Sequence of the first protein:
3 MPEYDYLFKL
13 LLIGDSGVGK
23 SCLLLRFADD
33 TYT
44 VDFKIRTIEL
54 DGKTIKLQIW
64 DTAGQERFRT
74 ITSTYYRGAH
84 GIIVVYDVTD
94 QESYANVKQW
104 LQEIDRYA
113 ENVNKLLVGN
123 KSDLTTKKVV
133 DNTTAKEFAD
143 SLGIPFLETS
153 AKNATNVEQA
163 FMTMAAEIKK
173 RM

Sequence of the second protein:
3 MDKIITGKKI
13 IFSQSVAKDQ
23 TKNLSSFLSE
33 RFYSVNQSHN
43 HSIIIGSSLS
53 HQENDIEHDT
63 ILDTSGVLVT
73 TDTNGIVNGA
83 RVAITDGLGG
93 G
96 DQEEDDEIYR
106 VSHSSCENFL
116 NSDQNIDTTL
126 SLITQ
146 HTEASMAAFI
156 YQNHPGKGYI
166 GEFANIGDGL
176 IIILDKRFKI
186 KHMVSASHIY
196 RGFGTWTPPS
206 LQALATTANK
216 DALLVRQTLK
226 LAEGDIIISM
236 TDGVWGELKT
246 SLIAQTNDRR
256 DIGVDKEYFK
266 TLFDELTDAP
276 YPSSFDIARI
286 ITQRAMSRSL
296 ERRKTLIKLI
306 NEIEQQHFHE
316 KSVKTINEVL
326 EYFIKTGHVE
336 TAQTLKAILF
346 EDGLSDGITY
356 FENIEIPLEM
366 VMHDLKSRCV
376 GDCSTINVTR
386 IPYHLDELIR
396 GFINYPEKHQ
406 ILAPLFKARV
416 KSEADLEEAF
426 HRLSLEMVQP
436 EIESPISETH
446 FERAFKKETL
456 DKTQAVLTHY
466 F

This data describes a binding interaction between two proteins.

Contacts between the two chains:
Residue G199 in the second protein interacts with residue E69 in the first protein (closest heavy-atom distance 3.4 Å).
Residue T354 in the second protein contacts residue R72 in the first protein (closest heavy-atom distance 3.2 Å).
Residue P203 in the second protein interacts with residue Y79 in the first protein (closest heavy-atom distance 3.4 Å).
Residue G352 in the second protein contacts residue I74 in the first protein (closest heavy-atom distance 3.3 Å).
Residue T354 in the second protein is in contact with residue T73 in the first protein (closest heavy-atom distance 2.9 Å).
Residue R196 in the second protein interacts with residue Y110 in the first protein (closest heavy-atom distance 3.3 Å).
Residue E99 in the second protein contacts residue Y78 in the first protein (closest heavy-atom distance 3.8 Å).
Residue R196 in the second protein is in contact with residue A111 in the first protein (closest heavy-atom distance 3.6 Å).
Residue Y195 in the second protein interacts with residue Y110 in the first protein (closest heavy-atom distance 3.5 Å).
Residue F356 in the second protein contacts residue E69 in the first protein (closest heavy-atom distance 3.2 Å).
Residue E148 in the second protein is in contact with residue Y79 in the first protein (closest heavy-atom distance 3.3 Å).
Residue T202 in the second protein interacts with residue Y79 in the first protein (closest heavy-atom distance 3.5 Å).
Residue Y355 in the second protein interacts with residue F71 in the first protein (closest heavy-atom distance 3.5 Å).
Residue I353 in the second protein is in contact with residue T73 in the first protein (closest heavy-atom distance 3.4 Å).
Residue Y355 in the second protein contacts residue R72 in the first protein (closest heavy-atom distance 3.0 Å).
Residue P204 in the second protein interacts with residue Y79 in the first protein (closest heavy-atom distance 3.6 Å).
Residue I359 in the second protein contacts residue R70 in the first protein (closest heavy-atom distance 3.3 Å).
Residue D369 in the second protein is in contact with residue R72 in the first protein (closest heavy-atom distance 3.9 Å).
Residue G197 in the second protein contacts residue Y110 in the first protein (closest heavy-atom distance 3.6 Å).
Residue G199 in the second protein contacts residue I74 in the first protein (closest heavy-atom distance 2.8 Å).
Residue F198 in the second protein is in contact with residue I107 in the first protein (closest heavy-atom distance 4.1 Å).
Residue L90 in the second protein contacts residue Y79 in the first protein (closest heavy-atom distance 4.0 Å).
Residue G352 in the second protein interacts with residue T73 in the first protein (closest heavy-atom distance 3.6 Å).
Residue P203 in the second protein interacts with residue T77 in the first protein (closest heavy-atom distance 3.7 Å).
Residue E360 in the second protein is in contact with residue F71 in the first protein (closest heavy-atom distance 3.5 Å).
Residue G91 in the second protein contacts residue Y78 in the first protein (closest heavy-atom distance 3.5 Å).
Residue R196 in the second protein contacts residue Y79 in the first protein (closest heavy-atom distance 3.0 Å).
Residue N252 in the second protein contacts residue Y110 in the first protein (closest heavy-atom distance 3.9 Å).
Residue W201 in the second protein contacts residue S76 in the first protein (closest heavy-atom distance 2.9 Å).
Residue D253 in the second protein interacts with residue Y110 in the first protein (closest heavy-atom distance 3.2 Å).
Residue T202 in the second protein contacts residue S76 in the first protein (closest heavy-atom distance 3.2 Å).
Residue H193 in the second protein interacts with residue T75 in the first protein (closest heavy-atom distance 3.6 Å).
Residue I359 in the second protein is in contact with residue F71 in the first protein (closest heavy-atom distance 3.5 Å).
Residue F198 in the second protein is in contact with residue W103 in the first protein (closest heavy-atom distance 3.8 Å).
Residue T200 in the second protein is in contact with residue I74 in the first protein (closest heavy-atom distance 3.5 Å).
Residue G92 in the second protein is in contact with residue Y78 in the first protein (closest heavy-atom distance 3.7 Å).
Residue F356 in the second protein is in contact with residue R70 in the first protein (closest heavy-atom distance 3.6 Å).
Residue W201 in the second protein is in contact with residue I74 in the first protein (closest heavy-atom distance 2.8 Å).
Residue P362 in the second protein is in contact with residue F71 in the first protein (closest heavy-atom distance 4.0 Å).
Residue F356 in the second protein interacts with residue F71 in the first protein (closest heavy-atom distance 3.1 Å).
Residue M365 in the second protein contacts residue R72 in the first protein (closest heavy-atom distance 3.8 Å).
Residue T202 in the second protein is in contact with residue Y78 in the first protein (closest heavy-atom distance 3.1 Å).
Residue W201 in the second protein contacts residue T75 in the first protein (closest heavy-atom distance 3.3 Å).
Residue L90 in the second protein interacts with residue T77 in the first protein (closest heavy-atom distance 3.4 Å).
Residue R255 in the second protein interacts with residue T75 in the first protein (closest heavy-atom distance 2.7 Å).
Residue E148 in the second protein contacts residue R80 in the first protein (closest heavy-atom distance 3.3 Å).
Residue P203 in the second protein is in contact with residue S76 in the first protein (closest heavy-atom distance 3.2 Å).
Residue A208 in the second protein contacts residue Y79 in the first protein (closest heavy-atom distance 3.4 Å).
Residue L90 in the second protein interacts with residue Y78 in the first protein (closest heavy-atom distance 4.0 Å).
Residue G352 in the second protein interacts with residue T75 in the first protein (closest heavy-atom distance 3.0 Å).
Residue F198 in the second protein contacts residue E69 in the first protein (closest heavy-atom distance 3.4 Å).
Residue F198 in the second protein interacts with residue I15 in the first protein (closest heavy-atom distance 3.6 Å).
Residue Y195 in the second protein is in contact with residue E69 in the first protein (closest heavy-atom distance 3.7 Å).
Residue F356 in the second protein interacts with residue R72 in the first protein (closest heavy-atom distance 3.7 Å).
Residue L218 in the second protein is in contact with residue Y79 in the first protein (closest heavy-atom distance 3.5 Å).
Residue D351 in the second protein contacts residue T75 in the first protein (closest heavy-atom distance 4.2 Å).
Residue M365 in the second protein is in contact with residue F71 in the first protein (closest heavy-atom distance 4.0 Å).
Residue W201 in the second protein contacts residue T73 in the first protein (closest heavy-atom distance 3.1 Å).
Residue G199 in the second protein interacts with residue T73 in the first protein (closest heavy-atom distance 3.0 Å).
Residue G91 in the second protein contacts residue T77 in the first protein (closest heavy-atom distance 3.4 Å).